Sequence of protein 2:
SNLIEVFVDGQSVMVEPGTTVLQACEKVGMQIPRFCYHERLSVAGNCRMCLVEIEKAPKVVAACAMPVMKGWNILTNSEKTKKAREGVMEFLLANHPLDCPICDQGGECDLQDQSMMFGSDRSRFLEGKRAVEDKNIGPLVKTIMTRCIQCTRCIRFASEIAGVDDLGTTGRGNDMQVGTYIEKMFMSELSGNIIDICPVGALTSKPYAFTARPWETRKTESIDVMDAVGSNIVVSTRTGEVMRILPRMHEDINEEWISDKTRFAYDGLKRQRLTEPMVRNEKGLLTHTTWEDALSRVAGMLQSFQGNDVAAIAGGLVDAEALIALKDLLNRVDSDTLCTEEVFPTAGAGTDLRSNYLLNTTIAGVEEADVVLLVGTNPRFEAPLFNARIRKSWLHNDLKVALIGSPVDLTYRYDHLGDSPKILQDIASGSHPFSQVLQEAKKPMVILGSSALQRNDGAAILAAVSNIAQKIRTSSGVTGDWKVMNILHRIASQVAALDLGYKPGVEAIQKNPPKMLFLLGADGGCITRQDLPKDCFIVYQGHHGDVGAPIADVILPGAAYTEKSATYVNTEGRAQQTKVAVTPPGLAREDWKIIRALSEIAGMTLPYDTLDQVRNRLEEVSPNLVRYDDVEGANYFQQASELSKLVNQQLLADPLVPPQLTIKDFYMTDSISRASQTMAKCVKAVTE

Sequence of protein 1:
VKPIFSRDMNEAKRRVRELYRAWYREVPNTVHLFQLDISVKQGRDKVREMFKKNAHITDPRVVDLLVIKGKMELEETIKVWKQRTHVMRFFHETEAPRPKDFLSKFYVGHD

This data describes a binding interaction between two proteins.

Residue-level contacts at the interface:
Residue R594 in protein 2 contacts residue G125 in protein 1 (closest heavy-atom distance 3.5 Å).
Residue W296 in protein 2 interacts with residue F122 in protein 1 (closest heavy-atom distance 3.8 Å).
Residue R594 in protein 2 is in contact with residue Y123 in protein 1 (closest heavy-atom distance 4.7 Å).
Residue A602 in protein 2 contacts residue F122 in protein 1 (closest heavy-atom distance 4.5 Å).
Residue R594 in protein 2 interacts with residue H126 in protein 1 (closest heavy-atom distance 4.0 Å).
Residue Y613 in protein 2 is in contact with residue F118 in protein 1 (closest heavy-atom distance 4.9 Å).
Residue A602 in protein 2 is in contact with residue F118 in protein 1 (closest heavy-atom distance 4.0 Å).
Residue E605 in protein 2 is in contact with residue L119 in protein 1 (closest heavy-atom distance 4.0 Å).
Residue R594 in protein 2 contacts residue V124 in protein 1 (closest heavy-atom distance 4.0 Å).
Residue E605 in protein 2 is in contact with residue F118 in protein 1 (closest heavy-atom distance 4.6 Å).
Residue W296 in protein 2 contacts residue Y123 in protein 1 (closest heavy-atom distance 3.7 Å).
Residue R601 in protein 2 contacts residue F118 in protein 1 (closest heavy-atom distance 4.6 Å).
Residue R594 in protein 2 contacts residue F122 in protein 1 (closest heavy-atom distance 3.3 Å).